Sequence of protein 1:
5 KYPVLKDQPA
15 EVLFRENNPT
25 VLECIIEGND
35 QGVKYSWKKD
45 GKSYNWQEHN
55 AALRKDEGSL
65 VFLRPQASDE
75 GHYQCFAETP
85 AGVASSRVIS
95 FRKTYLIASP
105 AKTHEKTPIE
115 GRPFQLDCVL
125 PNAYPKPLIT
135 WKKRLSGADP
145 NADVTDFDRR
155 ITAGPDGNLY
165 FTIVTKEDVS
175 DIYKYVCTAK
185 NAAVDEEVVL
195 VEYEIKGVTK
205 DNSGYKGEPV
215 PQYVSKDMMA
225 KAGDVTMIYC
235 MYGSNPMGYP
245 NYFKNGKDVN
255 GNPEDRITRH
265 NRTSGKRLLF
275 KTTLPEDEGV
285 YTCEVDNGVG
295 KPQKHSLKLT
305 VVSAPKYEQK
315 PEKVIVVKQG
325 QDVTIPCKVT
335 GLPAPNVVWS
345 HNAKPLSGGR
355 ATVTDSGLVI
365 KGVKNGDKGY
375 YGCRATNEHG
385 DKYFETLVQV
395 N

Contacts between the two chains:
Residue N145 in protein 1 is in contact with residue L132 in protein 2 (closest heavy-atom distance 4.0 Å).
Residue E190 in protein 1 is in contact with residue K184 in protein 2 (closest heavy-atom distance 3.6 Å).
Residue N265 in protein 1 contacts residue A142 in protein 2 (closest heavy-atom distance 4.1 Å).
Residue N21 in protein 1 is in contact with residue R58 in protein 2 (closest heavy-atom distance 2.9 Å).
Residue A146 in protein 1 contacts residue T149 in protein 2 (closest heavy-atom distance 3.0 Å).
Residue N54 in protein 1 interacts with residue R58 in protein 2 (closest heavy-atom distance 4.1 Å).
Residue P23 in protein 1 contacts residue V25 in protein 2 (closest heavy-atom distance 4.0 Å).
Residue N145 in protein 1 interacts with residue T149 in protein 2 (closest heavy-atom distance 3.8 Å).
Residue N145 in protein 1 contacts residue T134 in protein 2 (closest heavy-atom distance 3.1 Å).
Residue V65 in protein 1 is in contact with residue L67 in protein 2 (closest heavy-atom distance 4.2 Å).
Residue F151 in protein 1 interacts with residue N145 in protein 2 (closest heavy-atom distance 3.6 Å).
Residue N145 in protein 1 is in contact with residue I133 in protein 2 (closest heavy-atom distance 3.1 Å).
Residue R266 in protein 1 interacts with residue L139 in protein 2 (closest heavy-atom distance 3.5 Å).
Residue E52 in protein 1 interacts with residue K59 in protein 2 (closest heavy-atom distance 3.8 Å).
Residue H53 in protein 1 contacts residue K59 in protein 2 (closest heavy-atom distance 3.8 Å).
Residue R266 in protein 1 contacts residue P144 in protein 2 (closest heavy-atom distance 3.6 Å).
Residue D143 in protein 1 contacts residue R271 in protein 2 (closest heavy-atom distance 3.1 Å).
Residue R266 in protein 1 contacts residue S140 in protein 2 (closest heavy-atom distance 2.9 Å).
Residue K59 in protein 1 is in contact with residue E52 in protein 2 (closest heavy-atom distance 3.6 Å).
Residue V148 in protein 1 contacts residue D150 in protein 2 (closest heavy-atom distance 2.9 Å).
Residue L67 in protein 1 contacts residue R58 in protein 2 (closest heavy-atom distance 3.0 Å).
Residue A56 in protein 1 interacts with residue A56 in protein 2 (closest heavy-atom distance 4.0 Å).
Residue R68 in protein 1 is in contact with residue R58 in protein 2 (closest heavy-atom distance 3.6 Å).
Residue N265 in protein 1 is in contact with residue P144 in protein 2 (closest heavy-atom distance 3.7 Å).
Residue T134 in protein 1 interacts with residue A146 in protein 2 (closest heavy-atom distance 4.2 Å).
Residue I176 in protein 1 interacts with residue R266 in protein 2 (closest heavy-atom distance 3.4 Å).
Residue Y177 in protein 1 contacts residue D150 in protein 2 (closest heavy-atom distance 2.8 Å).
Residue S140 in protein 1 is in contact with residue R266 in protein 2 (closest heavy-atom distance 2.7 Å).
Residue R266 in protein 1 contacts residue G141 in protein 2 (closest heavy-atom distance 3.6 Å).
Residue D147 in protein 1 interacts with residue D150 in protein 2 (closest heavy-atom distance 4.2 Å).
Residue L67 in protein 1 contacts residue L57 in protein 2 (closest heavy-atom distance 3.9 Å).
Residue G141 in protein 1 is in contact with residue R266 in protein 2 (closest heavy-atom distance 3.7 Å).
Residue A142 in protein 1 contacts residue R266 in protein 2 (closest heavy-atom distance 3.7 Å).
Residue V148 in protein 1 is in contact with residue D147 in protein 2 (closest heavy-atom distance 3.9 Å).
Residue T267 in protein 1 contacts residue P144 in protein 2 (closest heavy-atom distance 3.7 Å).
Residue R58 in protein 1 contacts residue N21 in protein 2 (closest heavy-atom distance 3.5 Å).
Residue N54 in protein 1 is in contact with residue K59 in protein 2 (closest heavy-atom distance 3.1 Å).
Residue V25 in protein 1 is in contact with residue P23 in protein 2 (closest heavy-atom distance 3.4 Å).
Residue R266 in protein 1 is in contact with residue A142 in protein 2 (closest heavy-atom distance 3.3 Å).
Residue V148 in protein 1 contacts residue T149 in protein 2 (closest heavy-atom distance 3.0 Å).
Residue L139 in protein 1 contacts residue R266 in protein 2 (closest heavy-atom distance 4.0 Å).
Residue K184 in protein 1 contacts residue E190 in protein 2 (closest heavy-atom distance 4.1 Å).
Residue R68 in protein 1 interacts with residue E61 in protein 2 (closest heavy-atom distance 2.9 Å).
Residue D147 in protein 1 contacts residue T149 in protein 2 (closest heavy-atom distance 3.2 Å).
Residue R58 in protein 1 is in contact with residue R68 in protein 2 (closest heavy-atom distance 2.9 Å).
Residue K59 in protein 1 is in contact with residue N54 in protein 2 (closest heavy-atom distance 2.9 Å).
Residue D150 in protein 1 is in contact with residue V148 in protein 2 (closest heavy-atom distance 4.0 Å).
Residue V65 in protein 1 contacts residue P23 in protein 2 (closest heavy-atom distance 4.1 Å).
Residue L57 in protein 1 is in contact with residue L67 in protein 2 (closest heavy-atom distance 3.7 Å).
Residue T149 in protein 1 is in contact with residue V148 in protein 2 (closest heavy-atom distance 3.9 Å).
Residue R58 in protein 1 interacts with residue L67 in protein 2 (closest heavy-atom distance 2.6 Å).
Residue V148 in protein 1 interacts with residue V148 in protein 2 (closest heavy-atom distance 3.7 Å).
Residue T149 in protein 1 is in contact with residue D150 in protein 2 (closest heavy-atom distance 3.8 Å).
Residue E61 in protein 1 interacts with residue R68 in protein 2 (closest heavy-atom distance 4.0 Å).
Residue P23 in protein 1 interacts with residue P23 in protein 2 (closest heavy-atom distance 3.8 Å).
Residue L67 in protein 1 is in contact with residue V65 in protein 2 (closest heavy-atom distance 3.4 Å).
Residue V148 in protein 1 contacts residue A146 in protein 2 (closest heavy-atom distance 3.9 Å).
Residue G141 in protein 1 contacts residue N265 in protein 2 (closest heavy-atom distance 3.7 Å).
Residue D150 in protein 1 is in contact with residue Y177 in protein 2 (closest heavy-atom distance 4.1 Å).
Residue R271 in protein 1 contacts residue P144 in protein 2 (closest heavy-atom distance 3.6 Å).

This data describes a binding interaction between two proteins.

Sequence of protein 2:
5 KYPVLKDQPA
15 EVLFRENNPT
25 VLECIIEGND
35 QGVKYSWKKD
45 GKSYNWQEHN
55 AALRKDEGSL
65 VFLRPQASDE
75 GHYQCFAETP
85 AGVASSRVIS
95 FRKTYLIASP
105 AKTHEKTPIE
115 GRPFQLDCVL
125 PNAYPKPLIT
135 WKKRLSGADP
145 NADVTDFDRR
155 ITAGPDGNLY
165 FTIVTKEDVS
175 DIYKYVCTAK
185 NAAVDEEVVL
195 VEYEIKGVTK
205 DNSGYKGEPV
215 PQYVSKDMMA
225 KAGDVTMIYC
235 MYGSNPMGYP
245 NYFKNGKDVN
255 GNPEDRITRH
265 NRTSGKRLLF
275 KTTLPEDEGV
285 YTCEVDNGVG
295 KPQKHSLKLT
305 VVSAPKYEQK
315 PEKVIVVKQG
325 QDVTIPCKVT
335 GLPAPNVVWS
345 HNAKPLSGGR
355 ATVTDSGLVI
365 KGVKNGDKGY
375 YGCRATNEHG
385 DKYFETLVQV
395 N